This data describes a binding interaction between two proteins.

Sequence of protein 1:
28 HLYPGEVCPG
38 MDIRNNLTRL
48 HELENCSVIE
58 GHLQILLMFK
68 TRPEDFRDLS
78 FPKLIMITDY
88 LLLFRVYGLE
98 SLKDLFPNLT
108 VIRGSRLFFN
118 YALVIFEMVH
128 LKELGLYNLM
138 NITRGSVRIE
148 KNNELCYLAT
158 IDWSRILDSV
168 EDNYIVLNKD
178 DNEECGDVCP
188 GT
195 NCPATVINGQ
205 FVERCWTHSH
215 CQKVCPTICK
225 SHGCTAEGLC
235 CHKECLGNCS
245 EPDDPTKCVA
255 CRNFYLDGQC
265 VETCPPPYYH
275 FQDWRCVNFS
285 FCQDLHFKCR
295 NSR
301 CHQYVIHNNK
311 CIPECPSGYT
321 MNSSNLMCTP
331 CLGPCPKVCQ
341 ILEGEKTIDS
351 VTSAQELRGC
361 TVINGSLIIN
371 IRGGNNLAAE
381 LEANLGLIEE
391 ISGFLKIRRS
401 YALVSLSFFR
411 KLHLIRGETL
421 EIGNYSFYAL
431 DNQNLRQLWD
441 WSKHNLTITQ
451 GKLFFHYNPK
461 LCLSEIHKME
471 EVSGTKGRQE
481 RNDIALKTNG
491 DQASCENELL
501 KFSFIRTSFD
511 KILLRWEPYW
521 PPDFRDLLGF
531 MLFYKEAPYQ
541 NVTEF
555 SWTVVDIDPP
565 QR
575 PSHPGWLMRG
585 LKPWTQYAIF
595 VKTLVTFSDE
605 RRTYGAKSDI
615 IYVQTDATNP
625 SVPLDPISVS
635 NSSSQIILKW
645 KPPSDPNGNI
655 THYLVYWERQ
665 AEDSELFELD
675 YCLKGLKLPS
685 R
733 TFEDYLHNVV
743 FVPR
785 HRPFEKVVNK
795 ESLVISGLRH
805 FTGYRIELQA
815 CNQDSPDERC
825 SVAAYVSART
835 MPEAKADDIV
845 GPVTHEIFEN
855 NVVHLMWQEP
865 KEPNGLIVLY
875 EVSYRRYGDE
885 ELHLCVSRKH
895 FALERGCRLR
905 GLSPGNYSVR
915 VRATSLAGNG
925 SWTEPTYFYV

Sequence of protein 2:
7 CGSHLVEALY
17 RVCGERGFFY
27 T

Residue-level contacts at the interface:
Residue F743 in protein 1 interacts with residue V12 in protein 2 (closest heavy-atom distance 5.0 Å).
Residue E735 in protein 1 contacts residue G8 in protein 2 (closest heavy-atom distance 3.8 Å).
Residue V744 in protein 1 is in contact with residue T27 in protein 2 (closest heavy-atom distance 3.8 Å).
Residue H739 in protein 1 contacts residue V12 in protein 2 (closest heavy-atom distance 4.1 Å).
Residue V744 in protein 1 contacts residue F25 in protein 2 (closest heavy-atom distance 3.3 Å).
Residue H739 in protein 1 interacts with residue L11 in protein 2 (closest heavy-atom distance 4.2 Å).
Residue P745 in protein 1 is in contact with residue F25 in protein 2 (closest heavy-atom distance 2.9 Å).
Residue R746 in protein 1 interacts with residue F25 in protein 2 (closest heavy-atom distance 3.2 Å).
Residue F743 in protein 1 contacts residue F25 in protein 2 (closest heavy-atom distance 4.8 Å).
Residue V742 in protein 1 interacts with residue F25 in protein 2 (closest heavy-atom distance 4.4 Å).
Residue F743 in protein 1 contacts residue F24 in protein 2 (closest heavy-atom distance 3.4 Å).
Residue H739 in protein 1 is in contact with residue L15 in protein 2 (closest heavy-atom distance 3.7 Å).
Residue F743 in protein 1 interacts with residue L15 in protein 2 (closest heavy-atom distance 4.3 Å).
Residue V744 in protein 1 interacts with residue Y26 in protein 2 (closest heavy-atom distance 3.6 Å).